This data describes a binding interaction between two proteins.

Sequence of chain A:
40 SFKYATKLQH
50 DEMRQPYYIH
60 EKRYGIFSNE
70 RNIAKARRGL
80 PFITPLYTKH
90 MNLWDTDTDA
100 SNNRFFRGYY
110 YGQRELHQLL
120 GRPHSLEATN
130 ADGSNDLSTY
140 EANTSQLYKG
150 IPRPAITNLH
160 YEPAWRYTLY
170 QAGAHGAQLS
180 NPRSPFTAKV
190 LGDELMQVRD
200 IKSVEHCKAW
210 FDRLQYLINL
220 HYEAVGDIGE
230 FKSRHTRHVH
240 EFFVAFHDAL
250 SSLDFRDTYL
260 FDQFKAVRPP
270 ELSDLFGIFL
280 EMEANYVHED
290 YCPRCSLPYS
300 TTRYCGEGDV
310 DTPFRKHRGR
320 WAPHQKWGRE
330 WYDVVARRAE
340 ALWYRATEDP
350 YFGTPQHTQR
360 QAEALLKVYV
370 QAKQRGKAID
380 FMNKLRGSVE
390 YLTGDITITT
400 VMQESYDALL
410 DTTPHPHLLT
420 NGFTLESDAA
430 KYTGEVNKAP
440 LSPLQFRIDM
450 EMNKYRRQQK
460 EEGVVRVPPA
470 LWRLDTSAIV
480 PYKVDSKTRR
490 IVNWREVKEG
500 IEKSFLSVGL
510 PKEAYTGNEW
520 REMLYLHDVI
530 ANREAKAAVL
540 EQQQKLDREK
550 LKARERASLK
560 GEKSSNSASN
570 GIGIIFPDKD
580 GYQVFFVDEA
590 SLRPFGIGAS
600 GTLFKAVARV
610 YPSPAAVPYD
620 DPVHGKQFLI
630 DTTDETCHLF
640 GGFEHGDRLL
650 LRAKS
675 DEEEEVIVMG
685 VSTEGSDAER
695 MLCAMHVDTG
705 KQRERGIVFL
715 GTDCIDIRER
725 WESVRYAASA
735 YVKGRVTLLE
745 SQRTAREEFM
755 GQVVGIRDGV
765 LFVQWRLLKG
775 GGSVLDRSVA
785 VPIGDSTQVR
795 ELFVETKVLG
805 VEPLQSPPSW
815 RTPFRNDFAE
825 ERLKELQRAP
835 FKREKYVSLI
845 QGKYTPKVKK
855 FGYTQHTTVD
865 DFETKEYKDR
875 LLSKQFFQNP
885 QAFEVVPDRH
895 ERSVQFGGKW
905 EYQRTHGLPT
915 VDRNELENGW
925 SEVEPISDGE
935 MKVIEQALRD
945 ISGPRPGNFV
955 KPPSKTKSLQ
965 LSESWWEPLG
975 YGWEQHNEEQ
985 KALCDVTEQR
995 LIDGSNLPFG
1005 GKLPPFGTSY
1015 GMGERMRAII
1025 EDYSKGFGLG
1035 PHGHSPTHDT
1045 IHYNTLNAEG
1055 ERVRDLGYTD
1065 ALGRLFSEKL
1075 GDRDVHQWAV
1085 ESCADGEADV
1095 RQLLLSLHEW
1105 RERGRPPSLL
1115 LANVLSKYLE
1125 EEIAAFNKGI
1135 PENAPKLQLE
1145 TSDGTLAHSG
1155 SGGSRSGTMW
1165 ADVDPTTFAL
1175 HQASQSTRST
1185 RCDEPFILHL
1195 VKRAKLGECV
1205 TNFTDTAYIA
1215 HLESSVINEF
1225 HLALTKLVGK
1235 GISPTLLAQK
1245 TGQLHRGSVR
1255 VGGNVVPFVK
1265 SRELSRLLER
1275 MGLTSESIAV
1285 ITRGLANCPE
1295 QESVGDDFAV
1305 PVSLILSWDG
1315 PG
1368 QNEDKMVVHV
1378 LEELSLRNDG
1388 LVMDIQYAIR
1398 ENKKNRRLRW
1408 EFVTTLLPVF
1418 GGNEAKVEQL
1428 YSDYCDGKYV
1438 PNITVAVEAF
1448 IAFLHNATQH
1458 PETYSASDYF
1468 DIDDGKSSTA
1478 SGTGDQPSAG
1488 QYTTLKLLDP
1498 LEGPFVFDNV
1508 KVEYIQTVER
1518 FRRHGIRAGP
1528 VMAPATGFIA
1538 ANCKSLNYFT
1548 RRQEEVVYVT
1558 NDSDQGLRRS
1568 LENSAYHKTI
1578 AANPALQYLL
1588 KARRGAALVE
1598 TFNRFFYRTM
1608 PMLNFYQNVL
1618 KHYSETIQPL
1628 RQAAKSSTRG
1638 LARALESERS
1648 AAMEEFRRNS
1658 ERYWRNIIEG

Contacts between the two chains:
Residue Q117 in chain A interacts with residue N306 in chain B (closest heavy-atom distance 3.4 Å).
Residue Q117 in chain A contacts residue G308 in chain B (closest heavy-atom distance 3.6 Å).
Residue L118 in chain A interacts with residue A310 in chain B (closest heavy-atom distance 3.9 Å).
Residue R76 in chain A interacts with residue R400 in chain B (closest heavy-atom distance 5.0 Å).
Residue E114 in chain A interacts with residue W305 in chain B (closest heavy-atom distance 3.4 Å).
Residue Q117 in chain A interacts with residue W305 in chain B (closest heavy-atom distance 3.9 Å).
Residue L118 in chain A interacts with residue I311 in chain B (closest heavy-atom distance 3.5 Å).
Residue R76 in chain A is in contact with residue I399 in chain B (closest heavy-atom distance 3.2 Å).
Residue L118 in chain A is in contact with residue W305 in chain B (closest heavy-atom distance 3.7 Å).
Residue E114 in chain A contacts residue K302 in chain B (closest heavy-atom distance 4.9 Å).

Sequence of chain B:
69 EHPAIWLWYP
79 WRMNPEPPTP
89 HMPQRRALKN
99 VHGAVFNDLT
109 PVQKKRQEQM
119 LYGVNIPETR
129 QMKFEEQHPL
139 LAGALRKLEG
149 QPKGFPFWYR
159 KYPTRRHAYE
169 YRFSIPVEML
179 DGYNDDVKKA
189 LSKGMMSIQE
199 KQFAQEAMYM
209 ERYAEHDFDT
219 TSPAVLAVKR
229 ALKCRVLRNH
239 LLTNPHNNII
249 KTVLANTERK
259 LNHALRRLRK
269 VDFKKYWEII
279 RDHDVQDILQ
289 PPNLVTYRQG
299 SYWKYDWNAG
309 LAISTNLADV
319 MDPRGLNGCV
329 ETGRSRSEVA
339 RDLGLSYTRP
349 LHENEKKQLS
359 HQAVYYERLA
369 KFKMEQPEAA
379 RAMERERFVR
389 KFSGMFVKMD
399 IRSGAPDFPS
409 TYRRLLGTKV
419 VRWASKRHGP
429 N